The following describes two proteins that form a bound complex.

Interface contacts:
Residue L82 in protein 1 interacts with residue F42 in protein 2 (closest heavy-atom distance 3.7 Å).
Residue F69 in protein 1 contacts residue G34 in protein 2 (closest heavy-atom distance 3.7 Å).
Residue G72 in protein 1 contacts residue G34 in protein 2 (closest heavy-atom distance 4.3 Å).
Residue I88 in protein 1 is in contact with residue F45 in protein 2 (closest heavy-atom distance 4.6 Å).
Residue I88 in protein 1 contacts residue T46 in protein 2 (closest heavy-atom distance 3.8 Å).
Residue F85 in protein 1 interacts with residue F42 in protein 2 (closest heavy-atom distance 4.8 Å).
Residue I76 in protein 1 interacts with residue A35 in protein 2 (closest heavy-atom distance 3.0 Å).
Residue G72 in protein 1 interacts with residue V31 in protein 2 (closest heavy-atom distance 3.5 Å).
Residue F69 in protein 1 is in contact with residue V33 in protein 2 (closest heavy-atom distance 3.5 Å).
Residue I76 in protein 1 contacts residue G38 in protein 2 (closest heavy-atom distance 4.0 Å).
Residue I76 in protein 1 is in contact with residue G34 in protein 2 (closest heavy-atom distance 4.9 Å).
Residue F69 in protein 1 interacts with residue V30 in protein 2 (closest heavy-atom distance 3.8 Å).
Residue V73 in protein 1 contacts residue A35 in protein 2 (closest heavy-atom distance 4.2 Å).
Residue L75 in protein 1 is in contact with residue V31 in protein 2 (closest heavy-atom distance 4.3 Å).
Residue Q71 in protein 1 interacts with residue V31 in protein 2 (closest heavy-atom distance 3.7 Å).
Residue V73 in protein 1 is in contact with residue G38 in protein 2 (closest heavy-atom distance 3.9 Å).
Residue F69 in protein 1 interacts with residue I37 in protein 2 (closest heavy-atom distance 4.4 Å).
Residue G72 in protein 1 is in contact with residue A35 in protein 2 (closest heavy-atom distance 3.8 Å).
Residue I88 in protein 1 contacts residue A49 in protein 2 (closest heavy-atom distance 4.2 Å).
Residue I76 in protein 1 contacts residue I39 in protein 2 (closest heavy-atom distance 3.5 Å).
Residue D68 in protein 1 contacts residue V30 in protein 2 (closest heavy-atom distance 4.0 Å).
Residue V73 in protein 1 is in contact with residue G34 in protein 2 (closest heavy-atom distance 3.4 Å).
Residue F85 in protein 1 interacts with residue F45 in protein 2 (closest heavy-atom distance 4.1 Å).
Residue A81 in protein 1 contacts residue F42 in protein 2 (closest heavy-atom distance 3.6 Å).
Residue L77 in protein 1 interacts with residue F42 in protein 2 (closest heavy-atom distance 3.5 Å).

Sequence of protein 1:
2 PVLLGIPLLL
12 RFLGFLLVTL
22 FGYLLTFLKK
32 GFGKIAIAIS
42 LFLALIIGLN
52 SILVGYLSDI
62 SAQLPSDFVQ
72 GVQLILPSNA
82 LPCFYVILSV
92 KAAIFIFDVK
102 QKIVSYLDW

Sequence of protein 2:
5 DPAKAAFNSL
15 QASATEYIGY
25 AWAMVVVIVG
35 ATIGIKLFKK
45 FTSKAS